These two protein chains interact to form a complex.

Sequence of the first protein:
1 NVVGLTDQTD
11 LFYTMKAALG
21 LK

Sequence of the second protein:
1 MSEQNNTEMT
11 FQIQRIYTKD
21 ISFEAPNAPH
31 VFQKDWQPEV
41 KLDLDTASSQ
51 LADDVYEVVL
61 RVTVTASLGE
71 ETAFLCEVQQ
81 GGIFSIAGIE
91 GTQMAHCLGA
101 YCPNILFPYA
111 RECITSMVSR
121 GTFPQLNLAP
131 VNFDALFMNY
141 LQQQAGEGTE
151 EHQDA

Residue-level contacts at the interface:
Residue Y56 in the second protein interacts with residue L5 in the first protein (closest heavy-atom distance 3.0 Å).
Residue F133 in the second protein contacts residue L11 in the first protein (closest heavy-atom distance 4.2 Å).
Residue D45 in the second protein is in contact with residue Q8 in the first protein (closest heavy-atom distance 2.8 Å).
Residue L44 in the second protein is in contact with residue L11 in the first protein (closest heavy-atom distance 4.0 Å).
Residue D54 in the second protein interacts with residue N1 in the first protein (closest heavy-atom distance 3.0 Å).
Residue V40 in the second protein is in contact with residue L21 in the first protein (closest heavy-atom distance 3.6 Å).
Residue S48 in the second protein contacts residue T6 in the first protein (closest heavy-atom distance 3.6 Å).
Residue N127 in the second protein contacts residue L19 in the first protein (closest heavy-atom distance 4.2 Å).
Residue M94 in the second protein is in contact with residue V2 in the first protein (closest heavy-atom distance 2.9 Å).
Residue L42 in the second protein interacts with residue M15 in the first protein (closest heavy-atom distance 3.0 Å).
Residue I89 in the second protein is in contact with residue N1 in the first protein (closest heavy-atom distance 3.9 Å).
Residue Y56 in the second protein interacts with residue V3 in the first protein (closest heavy-atom distance 3.5 Å).
Residue A87 in the second protein interacts with residue V2 in the first protein (closest heavy-atom distance 4.2 Å).
Residue I89 in the second protein is in contact with residue V2 in the first protein (closest heavy-atom distance 3.2 Å).
Residue T46 in the second protein contacts residue D7 in the first protein (closest heavy-atom distance 4.4 Å).
Residue W36 in the second protein contacts residue L21 in the first protein (closest heavy-atom distance 3.0 Å).
Residue L98 in the second protein contacts residue L5 in the first protein (closest heavy-atom distance 3.5 Å).
Residue L136 in the second protein interacts with residue F12 in the first protein (closest heavy-atom distance 3.6 Å).
Residue D45 in the second protein interacts with residue T9 in the first protein (closest heavy-atom distance 3.5 Å).
Residue S48 in the second protein is in contact with residue L5 in the first protein (closest heavy-atom distance 4.0 Å).
Residue V131 in the second protein contacts residue Y13 in the first protein (closest heavy-atom distance 3.8 Å).
Residue V40 in the second protein contacts residue K16 in the first protein (closest heavy-atom distance 4.0 Å).
Residue P38 in the second protein contacts residue L21 in the first protein (closest heavy-atom distance 3.7 Å).
Residue I86 in the second protein contacts residue V2 in the first protein (closest heavy-atom distance 3.2 Å).
Residue L44 in the second protein contacts residue Y13 in the first protein (closest heavy-atom distance 3.3 Å).
Residue M94 in the second protein is in contact with residue V3 in the first protein (closest heavy-atom distance 4.1 Å).
Residue E90 in the second protein contacts residue N1 in the first protein (closest heavy-atom distance 3.2 Å).
Residue L126 in the second protein is in contact with residue L19 in the first protein (closest heavy-atom distance 3.6 Å).
Residue S48 in the second protein is in contact with residue D7 in the first protein (closest heavy-atom distance 3.1 Å).
Residue G99 in the second protein is in contact with residue L11 in the first protein (closest heavy-atom distance 3.5 Å).
Residue E90 in the second protein interacts with residue V3 in the first protein (closest heavy-atom distance 4.3 Å).
Residue V40 in the second protein interacts with residue A17 in the first protein (closest heavy-atom distance 2.7 Å).
Residue T46 in the second protein is in contact with residue Q8 in the first protein (closest heavy-atom distance 3.1 Å).
Residue K41 in the second protein is in contact with residue M15 in the first protein (closest heavy-atom distance 4.2 Å).
Residue F133 in the second protein is in contact with residue F12 in the first protein (closest heavy-atom distance 4.4 Å).
Residue Q50 in the second protein contacts residue V3 in the first protein (closest heavy-atom distance 3.5 Å).
Residue A52 in the second protein is in contact with residue V3 in the first protein (closest heavy-atom distance 4.1 Å).
Residue L136 in the second protein interacts with residue Y13 in the first protein (closest heavy-atom distance 3.6 Å).
Residue T46 in the second protein contacts residue L11 in the first protein (closest heavy-atom distance 3.6 Å).
Residue P124 in the second protein is in contact with residue L21 in the first protein (closest heavy-atom distance 3.8 Å).
Residue D54 in the second protein contacts residue V2 in the first protein (closest heavy-atom distance 3.6 Å).
Residue Y140 in the second protein contacts residue F12 in the first protein (closest heavy-atom distance 3.8 Å).
Residue F137 in the second protein contacts residue F12 in the first protein (closest heavy-atom distance 3.7 Å).
Residue Q125 in the second protein contacts residue L19 in the first protein (closest heavy-atom distance 3.4 Å).
Residue Q50 in the second protein is in contact with residue G4 in the first protein (closest heavy-atom distance 3.9 Å).
Residue Y56 in the second protein interacts with residue V2 in the first protein (closest heavy-atom distance 4.0 Å).
Residue M94 in the second protein contacts residue L5 in the first protein (closest heavy-atom distance 3.5 Å).
Residue E90 in the second protein contacts residue V2 in the first protein (closest heavy-atom distance 3.5 Å).
Residue L44 in the second protein is in contact with residue D10 in the first protein (closest heavy-atom distance 2.9 Å).
Residue L42 in the second protein interacts with residue T14 in the first protein (closest heavy-atom distance 3.1 Å).
Residue A47 in the second protein is in contact with residue D7 in the first protein (closest heavy-atom distance 3.4 Å).
Residue A129 in the second protein interacts with residue M15 in the first protein (closest heavy-atom distance 3.8 Å).
Residue L44 in the second protein interacts with residue T14 in the first protein (closest heavy-atom distance 3.7 Å).
Residue V131 in the second protein interacts with residue M15 in the first protein (closest heavy-atom distance 4.4 Å).
Residue D45 in the second protein is in contact with residue D10 in the first protein (closest heavy-atom distance 3.1 Å).
Residue D54 in the second protein contacts residue V3 in the first protein (closest heavy-atom distance 4.2 Å).
Residue W36 in the second protein contacts residue K22 in the first protein (closest heavy-atom distance 3.5 Å).
Residue Y56 in the second protein interacts with residue G4 in the first protein (closest heavy-atom distance 3.8 Å).
Residue Q125 in the second protein contacts residue L21 in the first protein (closest heavy-atom distance 4.5 Å).
Residue D43 in the second protein contacts residue T14 in the first protein (closest heavy-atom distance 3.8 Å).